Residue-level contacts at the interface:
Residue V986 in protein 2 interacts with residue L29 in protein 1 (closest heavy-atom distance 4.4 Å).
Residue D987 in protein 2 is in contact with residue L29 in protein 1 (closest heavy-atom distance 4.3 Å).
Residue V986 in protein 2 contacts residue A30 in protein 1 (closest heavy-atom distance 3.4 Å).
Residue D987 in protein 2 contacts residue A30 in protein 1 (closest heavy-atom distance 4.5 Å).
Residue V986 in protein 2 interacts with residue S31 in protein 1 (closest heavy-atom distance 4.9 Å).

Sequence of protein 2:
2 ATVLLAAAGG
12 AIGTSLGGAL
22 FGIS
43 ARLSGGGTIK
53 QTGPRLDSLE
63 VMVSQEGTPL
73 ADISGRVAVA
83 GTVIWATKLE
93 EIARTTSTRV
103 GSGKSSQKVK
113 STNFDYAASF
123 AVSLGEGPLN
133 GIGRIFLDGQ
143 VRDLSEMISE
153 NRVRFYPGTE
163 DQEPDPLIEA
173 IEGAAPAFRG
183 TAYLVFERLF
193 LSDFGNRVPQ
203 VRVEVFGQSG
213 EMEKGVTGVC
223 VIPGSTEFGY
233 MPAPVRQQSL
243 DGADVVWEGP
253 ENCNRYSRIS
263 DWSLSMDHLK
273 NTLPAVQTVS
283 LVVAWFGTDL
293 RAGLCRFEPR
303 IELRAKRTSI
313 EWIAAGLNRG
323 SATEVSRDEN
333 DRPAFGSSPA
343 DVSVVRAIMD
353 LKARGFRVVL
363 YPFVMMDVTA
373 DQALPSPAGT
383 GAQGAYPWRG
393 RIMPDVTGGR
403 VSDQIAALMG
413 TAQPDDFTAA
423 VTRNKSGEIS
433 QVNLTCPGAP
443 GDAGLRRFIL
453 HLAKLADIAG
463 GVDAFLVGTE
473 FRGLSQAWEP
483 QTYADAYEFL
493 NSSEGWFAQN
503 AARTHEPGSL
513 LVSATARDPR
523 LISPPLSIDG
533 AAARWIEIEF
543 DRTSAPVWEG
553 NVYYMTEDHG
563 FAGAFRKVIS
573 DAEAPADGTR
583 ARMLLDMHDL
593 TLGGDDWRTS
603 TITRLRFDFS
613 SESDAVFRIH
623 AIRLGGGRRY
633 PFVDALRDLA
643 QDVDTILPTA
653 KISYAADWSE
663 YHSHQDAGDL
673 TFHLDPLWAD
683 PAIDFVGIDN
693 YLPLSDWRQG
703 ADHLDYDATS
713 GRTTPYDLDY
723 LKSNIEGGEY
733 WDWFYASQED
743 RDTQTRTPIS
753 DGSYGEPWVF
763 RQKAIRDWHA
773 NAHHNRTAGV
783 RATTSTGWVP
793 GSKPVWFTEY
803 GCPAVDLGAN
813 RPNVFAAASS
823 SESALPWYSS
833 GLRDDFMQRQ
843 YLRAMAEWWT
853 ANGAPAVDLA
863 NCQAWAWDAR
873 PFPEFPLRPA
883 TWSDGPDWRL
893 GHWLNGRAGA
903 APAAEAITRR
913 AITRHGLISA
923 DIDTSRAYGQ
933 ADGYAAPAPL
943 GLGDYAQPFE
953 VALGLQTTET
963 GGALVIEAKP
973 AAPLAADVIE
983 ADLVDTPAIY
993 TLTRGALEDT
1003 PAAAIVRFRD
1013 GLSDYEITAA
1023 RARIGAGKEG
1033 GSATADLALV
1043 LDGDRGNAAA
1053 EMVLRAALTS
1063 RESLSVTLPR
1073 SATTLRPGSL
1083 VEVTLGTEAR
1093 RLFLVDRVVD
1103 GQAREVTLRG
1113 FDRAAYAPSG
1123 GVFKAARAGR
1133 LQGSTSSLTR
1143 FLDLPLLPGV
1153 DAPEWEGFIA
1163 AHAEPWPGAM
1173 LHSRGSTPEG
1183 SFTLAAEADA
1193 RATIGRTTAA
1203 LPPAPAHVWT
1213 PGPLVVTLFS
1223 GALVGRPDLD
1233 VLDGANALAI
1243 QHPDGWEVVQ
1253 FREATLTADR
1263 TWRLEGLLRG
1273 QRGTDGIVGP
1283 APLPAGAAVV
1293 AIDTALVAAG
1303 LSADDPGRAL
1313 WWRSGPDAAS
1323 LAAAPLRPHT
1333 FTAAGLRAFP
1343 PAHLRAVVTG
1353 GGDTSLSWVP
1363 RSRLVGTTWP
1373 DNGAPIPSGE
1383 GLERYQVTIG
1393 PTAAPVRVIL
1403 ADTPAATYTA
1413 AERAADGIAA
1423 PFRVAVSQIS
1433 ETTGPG

These two protein chains interact to form a complex.

Sequence of protein 1:
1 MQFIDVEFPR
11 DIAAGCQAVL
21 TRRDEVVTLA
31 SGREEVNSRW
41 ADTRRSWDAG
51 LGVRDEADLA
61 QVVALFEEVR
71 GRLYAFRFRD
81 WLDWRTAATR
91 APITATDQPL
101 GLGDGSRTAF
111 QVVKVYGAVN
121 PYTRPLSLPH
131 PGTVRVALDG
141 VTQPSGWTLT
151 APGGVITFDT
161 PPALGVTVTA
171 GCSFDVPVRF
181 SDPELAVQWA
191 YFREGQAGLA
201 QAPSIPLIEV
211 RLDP